Interface contacts:
Residue T60 in protein 1 interacts with residue F33 in protein 2 (closest heavy-atom distance 3.6 Å).
Residue A34 in protein 1 interacts with residue A40 in protein 2 (closest heavy-atom distance 3.6 Å).
Residue V57 in protein 1 contacts residue F37 in protein 2 (closest heavy-atom distance 4.5 Å).
Residue L31 in protein 1 interacts with residue F37 in protein 2 (closest heavy-atom distance 4.0 Å).
Residue N47 in protein 1 interacts with residue Y47 in protein 2 (closest heavy-atom distance 3.6 Å).
Residue S27 in protein 1 interacts with residue F37 in protein 2 (closest heavy-atom distance 3.3 Å).
Residue T37 in protein 1 contacts residue I48 in protein 2 (closest heavy-atom distance 4.9 Å).
Residue L30 in protein 1 is in contact with residue V41 in protein 2 (closest heavy-atom distance 3.7 Å).
Residue L31 in protein 1 contacts residue V41 in protein 2 (closest heavy-atom distance 4.8 Å).
Residue L33 in protein 1 interacts with residue L45 in protein 2 (closest heavy-atom distance 4.5 Å).
Residue L64 in protein 1 contacts residue F33 in protein 2 (closest heavy-atom distance 3.7 Å).
Residue V57 in protein 1 is in contact with residue I36 in protein 2 (closest heavy-atom distance 4.1 Å).
Residue M50 in protein 1 interacts with residue A40 in protein 2 (closest heavy-atom distance 4.7 Å).
Residue I45 in protein 1 is in contact with residue N50 in protein 2 (closest heavy-atom distance 3.8 Å).
Residue L30 in protein 1 contacts residue F37 in protein 2 (closest heavy-atom distance 3.6 Å).
Residue R67 in protein 1 contacts residue Y29 in protein 2 (closest heavy-atom distance 2.7 Å).
Residue L64 in protein 1 is in contact with residue Y29 in protein 2 (closest heavy-atom distance 4.6 Å).
Residue M41 in protein 1 contacts residue A51 in protein 2 (closest heavy-atom distance 3.7 Å).
Residue M50 in protein 1 is in contact with residue P44 in protein 2 (closest heavy-atom distance 4.4 Å).
Residue S61 in protein 1 interacts with residue F33 in protein 2 (closest heavy-atom distance 3.2 Å).
Residue L64 in protein 1 contacts residue L30 in protein 2 (closest heavy-atom distance 3.7 Å).
Residue I45 in protein 1 interacts with residue A51 in protein 2 (closest heavy-atom distance 4.0 Å).
Residue V26 in protein 1 is in contact with residue F37 in protein 2 (closest heavy-atom distance 4.2 Å).
Residue V57 in protein 1 is in contact with residue F33 in protein 2 (closest heavy-atom distance 3.6 Å).
Residue M50 in protein 1 interacts with residue Y47 in protein 2 (closest heavy-atom distance 2.8 Å).
Residue L53 in protein 1 is in contact with residue A40 in protein 2 (closest heavy-atom distance 3.7 Å).
Residue A34 in protein 1 contacts residue P44 in protein 2 (closest heavy-atom distance 4.5 Å).
Residue T37 in protein 1 is in contact with residue P44 in protein 2 (closest heavy-atom distance 3.3 Å).
Residue M41 in protein 1 interacts with residue Y47 in protein 2 (closest heavy-atom distance 4.6 Å).
Residue L53 in protein 1 is in contact with residue I36 in protein 2 (closest heavy-atom distance 5.0 Å).
Residue M50 in protein 1 contacts residue T43 in protein 2 (closest heavy-atom distance 3.3 Å).

These two protein chains interact to form a complex.

Sequence of protein 2:
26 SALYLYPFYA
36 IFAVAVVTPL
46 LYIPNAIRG

Sequence of protein 1:
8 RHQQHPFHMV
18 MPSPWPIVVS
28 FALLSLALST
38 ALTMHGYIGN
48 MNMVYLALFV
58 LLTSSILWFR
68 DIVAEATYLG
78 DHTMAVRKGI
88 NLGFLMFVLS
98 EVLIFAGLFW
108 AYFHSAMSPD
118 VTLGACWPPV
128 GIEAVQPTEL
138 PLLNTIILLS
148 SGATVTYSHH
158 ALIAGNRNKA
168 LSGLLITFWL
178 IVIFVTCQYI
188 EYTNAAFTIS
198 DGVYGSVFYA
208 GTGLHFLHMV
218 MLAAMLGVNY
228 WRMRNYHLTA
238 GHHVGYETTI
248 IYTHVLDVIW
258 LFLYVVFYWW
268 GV